This data describes a binding interaction between two proteins.

Residue-level contacts at the interface:
Residue K52 in the second protein contacts residue T10 in the first protein (closest heavy-atom distance 3.9 Å).
Residue L69 in the second protein contacts residue L7 in the first protein (closest heavy-atom distance 3.7 Å).
Residue L69 in the second protein interacts with residue L3 in the first protein (closest heavy-atom distance 4.4 Å).
Residue L228 in the second protein is in contact with residue L6 in the first protein (closest heavy-atom distance 3.8 Å).
Residue E70 in the second protein contacts residue L3 in the first protein (closest heavy-atom distance 3.8 Å).
Residue E231 in the second protein interacts with residue K2 in the first protein (closest heavy-atom distance 3.0 Å).
Residue V66 in the second protein interacts with residue L3 in the first protein (closest heavy-atom distance 3.8 Å).
Residue M232 in the second protein contacts residue L3 in the first protein (closest heavy-atom distance 3.7 Å).
Residue L62 in the second protein is in contact with residue V4 in the first protein (closest heavy-atom distance 3.9 Å).
Residue D227 in the second protein interacts with residue K2 in the first protein (closest heavy-atom distance 4.8 Å).
Residue L62 in the second protein is in contact with residue T8 in the first protein (closest heavy-atom distance 3.3 Å).
Residue E231 in the second protein contacts residue L3 in the first protein (closest heavy-atom distance 2.7 Å).
Residue K52 in the second protein contacts residue L6 in the first protein (closest heavy-atom distance 4.1 Å).
Residue E231 in the second protein contacts residue V4 in the first protein (closest heavy-atom distance 4.7 Å).
Residue V66 in the second protein contacts residue L7 in the first protein (closest heavy-atom distance 3.6 Å).
Residue K52 in the second protein interacts with residue L7 in the first protein (closest heavy-atom distance 2.8 Å).
Residue F57 in the second protein interacts with residue L7 in the first protein (closest heavy-atom distance 4.1 Å).
Residue E231 in the second protein is in contact with residue H1 in the first protein (closest heavy-atom distance 2.9 Å).
Residue I48 in the second protein is in contact with residue L7 in the first protein (closest heavy-atom distance 3.6 Å).
Residue K52 in the second protein contacts residue T8 in the first protein (closest heavy-atom distance 4.5 Å).
Residue Q65 in the second protein is in contact with residue L7 in the first protein (closest heavy-atom distance 3.8 Å).
Residue L62 in the second protein contacts residue L7 in the first protein (closest heavy-atom distance 4.3 Å).
Residue V45 in the second protein interacts with residue L6 in the first protein (closest heavy-atom distance 4.3 Å).
Residue L228 in the second protein interacts with residue K2 in the first protein (closest heavy-atom distance 3.8 Å).
Residue L228 in the second protein contacts residue L3 in the first protein (closest heavy-atom distance 4.4 Å).
Residue I48 in the second protein contacts residue L3 in the first protein (closest heavy-atom distance 3.7 Å).
Residue I48 in the second protein interacts with residue L6 in the first protein (closest heavy-atom distance 3.8 Å).
Residue V66 in the second protein is in contact with residue V4 in the first protein (closest heavy-atom distance 4.2 Å).

Sequence of the first protein:
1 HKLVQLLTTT

Sequence of the second protein:
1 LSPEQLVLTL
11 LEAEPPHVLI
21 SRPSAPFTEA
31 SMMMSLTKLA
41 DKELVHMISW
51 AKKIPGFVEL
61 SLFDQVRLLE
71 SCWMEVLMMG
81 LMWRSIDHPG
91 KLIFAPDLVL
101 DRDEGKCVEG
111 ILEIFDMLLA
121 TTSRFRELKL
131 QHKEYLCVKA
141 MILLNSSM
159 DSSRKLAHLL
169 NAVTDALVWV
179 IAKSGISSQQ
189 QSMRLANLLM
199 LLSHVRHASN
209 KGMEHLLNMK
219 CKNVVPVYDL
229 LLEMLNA